The following describes two proteins that form a bound complex.

Sequence of protein 2:
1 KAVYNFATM

Contacts between the two chains:
Residue K65 in protein 1 contacts residue V3 in protein 2 (closest heavy-atom distance 3.5 Å).
Residue W72 in protein 1 is in contact with residue M9 in protein 2 (closest heavy-atom distance 3.2 Å).
Residue K65 in protein 1 interacts with residue K1 in protein 2 (closest heavy-atom distance 3.7 Å).
Residue T142 in protein 1 is in contact with residue M9 in protein 2 (closest heavy-atom distance 2.8 Å).
Residue K145 in protein 1 contacts residue M9 in protein 2 (closest heavy-atom distance 2.6 Å).
Residue Q96 in protein 1 contacts residue N5 in protein 2 (closest heavy-atom distance 2.9 Å).
Residue R61 in protein 1 is in contact with residue K1 in protein 2 (closest heavy-atom distance 4.7 Å).
Residue L113 in protein 1 interacts with residue V3 in protein 2 (closest heavy-atom distance 4.8 Å).
Residue Y155 in protein 1 interacts with residue Y4 in protein 2 (closest heavy-atom distance 4.4 Å).
Residue F115 in protein 1 contacts residue M9 in protein 2 (closest heavy-atom distance 3.8 Å).
Residue L80 in protein 1 interacts with residue M9 in protein 2 (closest heavy-atom distance 4.1 Å).
Residue Y155 in protein 1 interacts with residue N5 in protein 2 (closest heavy-atom distance 3.7 Å).
Residue F73 in protein 1 interacts with residue N5 in protein 2 (closest heavy-atom distance 4.1 Å).
Residue S149 in protein 1 is in contact with residue A7 in protein 2 (closest heavy-atom distance 3.9 Å).
Residue Y170 in protein 1 contacts residue K1 in protein 2 (closest heavy-atom distance 2.5 Å).
Residue F115 in protein 1 is in contact with residue N5 in protein 2 (closest heavy-atom distance 3.5 Å).
Residue E62 in protein 1 interacts with residue K1 in protein 2 (closest heavy-atom distance 3.3 Å).
Residue W146 in protein 1 contacts residue A7 in protein 2 (closest heavy-atom distance 3.0 Å).
Residue Y158 in protein 1 is in contact with residue V3 in protein 2 (closest heavy-atom distance 3.0 Å).
Residue W146 in protein 1 contacts residue M9 in protein 2 (closest heavy-atom distance 3.9 Å).
Residue Q69 in protein 1 is in contact with residue V3 in protein 2 (closest heavy-atom distance 4.0 Å).
Residue Y155 in protein 1 contacts residue A7 in protein 2 (closest heavy-atom distance 4.2 Å).
Residue Q69 in protein 1 is in contact with residue N5 in protein 2 (closest heavy-atom distance 2.8 Å).
Residue M4 in protein 1 interacts with residue K1 in protein 2 (closest heavy-atom distance 3.9 Å).
Residue N79 in protein 1 is in contact with residue M9 in protein 2 (closest heavy-atom distance 3.0 Å).
Residue E162 in protein 1 interacts with residue K1 in protein 2 (closest heavy-atom distance 4.1 Å).
Residue W146 in protein 1 is in contact with residue T8 in protein 2 (closest heavy-atom distance 2.8 Å).
Residue E62 in protein 1 interacts with residue A2 in protein 2 (closest heavy-atom distance 2.8 Å).
Residue Y155 in protein 1 interacts with residue V3 in protein 2 (closest heavy-atom distance 4.1 Å).
Residue S76 in protein 1 is in contact with residue M9 in protein 2 (closest heavy-atom distance 3.0 Å).
Residue V75 in protein 1 is in contact with residue T8 in protein 2 (closest heavy-atom distance 3.9 Å).
Residue Y58 in protein 1 contacts residue K1 in protein 2 (closest heavy-atom distance 3.5 Å).
Residue N79 in protein 1 is in contact with residue T8 in protein 2 (closest heavy-atom distance 3.4 Å).
Residue L94 in protein 1 contacts residue M9 in protein 2 (closest heavy-atom distance 3.4 Å).
Residue Y155 in protein 1 is in contact with residue F6 in protein 2 (closest heavy-atom distance 3.0 Å).
Residue F32 in protein 1 contacts residue K1 in protein 2 (closest heavy-atom distance 4.7 Å).
Residue K65 in protein 1 interacts with residue Y4 in protein 2 (closest heavy-atom distance 3.8 Å).
Residue Q64 in protein 1 is in contact with residue Y4 in protein 2 (closest heavy-atom distance 4.0 Å).
Residue A151 in protein 1 interacts with residue F6 in protein 2 (closest heavy-atom distance 4.8 Å).
Residue Y83 in protein 1 is in contact with residue M9 in protein 2 (closest heavy-atom distance 2.6 Å).
Residue Q96 in protein 1 contacts residue V3 in protein 2 (closest heavy-atom distance 4.5 Å).
Residue Y158 in protein 1 is in contact with residue A2 in protein 2 (closest heavy-atom distance 3.8 Å).
Residue Y44 in protein 1 contacts residue A2 in protein 2 (closest heavy-atom distance 3.7 Å).
Residue W72 in protein 1 contacts residue F6 in protein 2 (closest heavy-atom distance 3.1 Å).
Residue W72 in protein 1 is in contact with residue N5 in protein 2 (closest heavy-atom distance 3.1 Å).
Residue W72 in protein 1 interacts with residue T8 in protein 2 (closest heavy-atom distance 3.3 Å).
Residue W166 in protein 1 is in contact with residue K1 in protein 2 (closest heavy-atom distance 2.8 Å).
Residue H154 in protein 1 interacts with residue F6 in protein 2 (closest heavy-atom distance 3.2 Å).
Residue Y6 in protein 1 contacts residue A2 in protein 2 (closest heavy-atom distance 3.4 Å).
Residue Q69 in protein 1 is in contact with residue Y4 in protein 2 (closest heavy-atom distance 3.4 Å).
Residue W72 in protein 1 is in contact with residue A7 in protein 2 (closest heavy-atom distance 3.3 Å).
Residue K145 in protein 1 interacts with residue T8 in protein 2 (closest heavy-atom distance 2.9 Å).
Residue S76 in protein 1 is in contact with residue T8 in protein 2 (closest heavy-atom distance 3.6 Å).
Residue K145 in protein 1 contacts residue A7 in protein 2 (closest heavy-atom distance 4.8 Å).
Residue Y6 in protein 1 is in contact with residue K1 in protein 2 (closest heavy-atom distance 2.7 Å).
Residue K65 in protein 1 contacts residue A2 in protein 2 (closest heavy-atom distance 2.6 Å).
Residue Y122 in protein 1 contacts residue M9 in protein 2 (closest heavy-atom distance 3.9 Å).
Residue G68 in protein 1 interacts with residue Y4 in protein 2 (closest heavy-atom distance 4.0 Å).
Residue S98 in protein 1 interacts with residue V3 in protein 2 (closest heavy-atom distance 2.8 Å).
Residue Y158 in protein 1 contacts residue K1 in protein 2 (closest heavy-atom distance 2.6 Å).

Sequence of protein 1:
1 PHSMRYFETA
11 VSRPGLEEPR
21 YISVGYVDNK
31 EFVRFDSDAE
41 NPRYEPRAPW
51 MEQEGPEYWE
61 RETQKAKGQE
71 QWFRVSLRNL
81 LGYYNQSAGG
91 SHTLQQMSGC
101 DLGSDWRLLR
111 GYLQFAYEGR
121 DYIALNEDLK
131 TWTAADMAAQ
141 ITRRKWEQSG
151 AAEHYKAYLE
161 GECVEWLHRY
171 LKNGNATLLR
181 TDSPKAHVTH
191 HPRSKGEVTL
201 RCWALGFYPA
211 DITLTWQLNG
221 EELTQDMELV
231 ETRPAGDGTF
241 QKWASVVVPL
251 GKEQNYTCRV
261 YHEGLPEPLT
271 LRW